Sequence of chain B:
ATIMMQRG

Sequence of chain A:
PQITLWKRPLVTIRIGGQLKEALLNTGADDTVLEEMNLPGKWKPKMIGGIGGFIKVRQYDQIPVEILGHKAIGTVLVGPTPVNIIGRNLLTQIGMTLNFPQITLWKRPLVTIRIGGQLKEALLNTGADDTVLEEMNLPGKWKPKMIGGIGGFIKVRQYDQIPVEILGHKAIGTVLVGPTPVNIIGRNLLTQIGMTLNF

Interface contacts:
Residue I50 in chain A interacts with residue M5 in chain B (closest heavy-atom distance 4.0 Å).
Residue I151 in chain A contacts residue I3 in chain B (closest heavy-atom distance 3.8 Å).
Residue G152 in chain A interacts with residue I3 in chain B (closest heavy-atom distance 2.8 Å).
Residue G153 in chain A contacts residue I3 in chain B (closest heavy-atom distance 3.6 Å).
Residue T80 in chain A contacts residue M4 in chain B (closest heavy-atom distance 3.4 Å).
Residue V136 in chain A interacts with residue I3 in chain B (closest heavy-atom distance 4.1 Å).
Residue G49 in chain A contacts residue M5 in chain B (closest heavy-atom distance 3.4 Å).
Residue I47 in chain A contacts residue Q6 in chain B (closest heavy-atom distance 3.6 Å).
Residue I50 in chain A contacts residue I3 in chain B (closest heavy-atom distance 3.1 Å).
Residue N25 in chain A interacts with residue M4 in chain B (closest heavy-atom distance 2.5 Å).
Residue G48 in chain A is in contact with residue R7 in chain B (closest heavy-atom distance 3.0 Å).
Residue G131 in chain A interacts with residue T2 in chain B (closest heavy-atom distance 3.5 Å).
Residue D134 in chain A contacts residue A1 in chain B (closest heavy-atom distance 3.4 Å).
Residue D29 in chain A is in contact with residue G8 in chain B (closest heavy-atom distance 3.0 Å).
Residue D134 in chain A contacts residue I3 in chain B (closest heavy-atom distance 3.7 Å).
Residue V82 in chain A contacts residue M4 in chain B (closest heavy-atom distance 4.2 Å).
Residue A28 in chain A is in contact with residue M4 in chain B (closest heavy-atom distance 4.4 Å).
Residue P81 in chain A interacts with residue M4 in chain B (closest heavy-atom distance 3.8 Å).
Residue D29 in chain A interacts with residue Q6 in chain B (closest heavy-atom distance 3.0 Å).
Residue M150 in chain A interacts with residue A1 in chain B (closest heavy-atom distance 4.1 Å).
Residue G27 in chain A is in contact with residue M4 in chain B (closest heavy-atom distance 4.3 Å).
Residue I188 in chain A is in contact with residue M5 in chain B (closest heavy-atom distance 3.9 Å).
Residue K149 in chain A is in contact with residue A1 in chain B (closest heavy-atom distance 3.9 Å).
Residue D29 in chain A interacts with residue R7 in chain B (closest heavy-atom distance 3.4 Å).
Residue A132 in chain A is in contact with residue T2 in chain B (closest heavy-atom distance 3.5 Å).
Residue D133 in chain A contacts residue T2 in chain B (closest heavy-atom distance 3.0 Å).
Residue A28 in chain A is in contact with residue Q6 in chain B (closest heavy-atom distance 3.3 Å).
Residue L23 in chain A contacts residue M4 in chain B (closest heavy-atom distance 4.1 Å).
Residue N129 in chain A contacts residue M5 in chain B (closest heavy-atom distance 3.6 Å).
Residue A132 in chain A is in contact with residue M4 in chain B (closest heavy-atom distance 4.4 Å).
Residue D30 in chain A is in contact with residue G8 in chain B (closest heavy-atom distance 3.3 Å).
Residue G48 in chain A contacts residue M5 in chain B (closest heavy-atom distance 4.2 Å).
Residue R8 in chain A interacts with residue T2 in chain B (closest heavy-atom distance 4.1 Å).
Residue G27 in chain A is in contact with residue M5 in chain B (closest heavy-atom distance 3.4 Å).
Residue D30 in chain A is in contact with residue R7 in chain B (closest heavy-atom distance 4.5 Å).
Residue V32 in chain A is in contact with residue Q6 in chain B (closest heavy-atom distance 4.2 Å).
Residue L127 in chain A contacts residue M5 in chain B (closest heavy-atom distance 4.0 Å).
Residue I84 in chain A contacts residue Q6 in chain B (closest heavy-atom distance 4.1 Å).
Residue D133 in chain A is in contact with residue A1 in chain B (closest heavy-atom distance 3.1 Å).
Residue I188 in chain A is in contact with residue I3 in chain B (closest heavy-atom distance 3.7 Å).
Residue G152 in chain A contacts residue T2 in chain B (closest heavy-atom distance 3.5 Å).
Residue V186 in chain A contacts residue M5 in chain B (closest heavy-atom distance 4.4 Å).
Residue D133 in chain A is in contact with residue I3 in chain B (closest heavy-atom distance 4.0 Å).
Residue G153 in chain A interacts with residue M4 in chain B (closest heavy-atom distance 4.1 Å).
Residue N129 in chain A interacts with residue M4 in chain B (closest heavy-atom distance 4.2 Å).
Residue G131 in chain A contacts residue I3 in chain B (closest heavy-atom distance 3.9 Å).
Residue D30 in chain A is in contact with residue Q6 in chain B (closest heavy-atom distance 2.8 Å).
Residue G152 in chain A is in contact with residue A1 in chain B (closest heavy-atom distance 3.1 Å).
Residue G27 in chain A contacts residue Q6 in chain B (closest heavy-atom distance 2.9 Å).
Residue I151 in chain A interacts with residue A1 in chain B (closest heavy-atom distance 3.7 Å).
Residue I154 in chain A is in contact with residue M4 in chain B (closest heavy-atom distance 3.9 Å).
Residue I47 in chain A contacts residue R7 in chain B (closest heavy-atom distance 3.7 Å).
Residue I154 in chain A interacts with residue Q6 in chain B (closest heavy-atom distance 3.7 Å).
Residue I84 in chain A contacts residue M4 in chain B (closest heavy-atom distance 4.0 Å).
Residue T184 in chain A interacts with residue M5 in chain B (closest heavy-atom distance 4.5 Å).
Residue G131 in chain A contacts residue M4 in chain B (closest heavy-atom distance 2.9 Å).
Residue I154 in chain A interacts with residue M5 in chain B (closest heavy-atom distance 4.3 Å).
Residue A132 in chain A is in contact with residue I3 in chain B (closest heavy-atom distance 3.9 Å).
Residue G48 in chain A contacts residue Q6 in chain B (closest heavy-atom distance 3.4 Å).
Residue P185 in chain A contacts residue M5 in chain B (closest heavy-atom distance 3.7 Å).

This data describes a binding interaction between two proteins.